Sequence of the first protein:
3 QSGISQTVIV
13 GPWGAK

Sequence of the second protein:
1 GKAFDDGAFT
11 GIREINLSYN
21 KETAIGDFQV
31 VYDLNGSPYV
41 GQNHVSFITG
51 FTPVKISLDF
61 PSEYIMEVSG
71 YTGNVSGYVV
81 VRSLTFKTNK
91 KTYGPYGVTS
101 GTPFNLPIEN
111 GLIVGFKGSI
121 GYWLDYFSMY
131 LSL

Contacts between the two chains:
Residue E109 in the second protein is in contact with residue I11 in the first protein (closest heavy-atom distance 2.9 Å).
Residue E109 in the second protein contacts residue P14 in the first protein (closest heavy-atom distance 3.5 Å).
Residue S132 in the second protein interacts with residue V10 in the first protein (closest heavy-atom distance 4.2 Å).
Residue G111 in the second protein contacts residue V10 in the first protein (closest heavy-atom distance 4.6 Å).
Residue N110 in the second protein interacts with residue T9 in the first protein (closest heavy-atom distance 3.0 Å).
Residue P107 in the second protein is in contact with residue G13 in the first protein (closest heavy-atom distance 2.9 Å).
Residue L133 in the second protein interacts with residue V10 in the first protein (closest heavy-atom distance 3.8 Å).
Residue L131 in the second protein is in contact with residue V12 in the first protein (closest heavy-atom distance 3.9 Å).
Residue E109 in the second protein is in contact with residue V12 in the first protein (closest heavy-atom distance 4.4 Å).
Residue N110 in the second protein contacts residue Q8 in the first protein (closest heavy-atom distance 3.8 Å).
Residue E109 in the second protein contacts residue G13 in the first protein (closest heavy-atom distance 3.1 Å).
Residue P107 in the second protein contacts residue P14 in the first protein (closest heavy-atom distance 3.8 Å).
Residue K87 in the second protein contacts residue K18 in the first protein (closest heavy-atom distance 4.7 Å).
Residue I108 in the second protein is in contact with residue I11 in the first protein (closest heavy-atom distance 3.8 Å).
Residue N110 in the second protein is in contact with residue V10 in the first protein (closest heavy-atom distance 3.3 Å).
Residue L133 in the second protein interacts with residue Q8 in the first protein (closest heavy-atom distance 3.5 Å).
Residue I108 in the second protein is in contact with residue G13 in the first protein (closest heavy-atom distance 4.1 Å).
Residue L133 in the second protein contacts residue T9 in the first protein (closest heavy-atom distance 3.7 Å).
Residue P107 in the second protein is in contact with residue V12 in the first protein (closest heavy-atom distance 3.5 Å).
Residue N110 in the second protein interacts with residue I11 in the first protein (closest heavy-atom distance 2.9 Å).
Residue L131 in the second protein contacts residue V10 in the first protein (closest heavy-atom distance 4.2 Å).
Residue P107 in the second protein contacts residue W15 in the first protein (closest heavy-atom distance 3.6 Å).
Residue L106 in the second protein is in contact with residue W15 in the first protein (closest heavy-atom distance 4.2 Å).
Residue N105 in the second protein is in contact with residue W15 in the first protein (closest heavy-atom distance 3.1 Å).
Residue L106 in the second protein interacts with residue V12 in the first protein (closest heavy-atom distance 4.1 Å).
Residue P107 in the second protein contacts residue I11 in the first protein (closest heavy-atom distance 4.7 Å).
Residue I108 in the second protein is in contact with residue V12 in the first protein (closest heavy-atom distance 4.5 Å).

The following describes two proteins that form a bound complex.